Interface contacts:
Residue D201 in protein 1 interacts with residue L6 in protein 2 (closest heavy-atom distance 3.9 Å).
Residue V196 in protein 1 is in contact with residue P8 in protein 2 (closest heavy-atom distance 4.0 Å).
Residue Y128 in protein 1 is in contact with residue Q10 in protein 2 (closest heavy-atom distance 3.3 Å).
Residue Y106 in protein 1 contacts residue G9 in protein 2 (closest heavy-atom distance 3.9 Å).
Residue D201 in protein 1 contacts residue Q5 in protein 2 (closest heavy-atom distance 2.7 Å).
Residue Y101 in protein 1 interacts with residue P11 in protein 2 (closest heavy-atom distance 3.6 Å).
Residue N205 in protein 1 is in contact with residue L4 in protein 2 (closest heavy-atom distance 3.0 Å).
Residue T199 in protein 1 is in contact with residue P8 in protein 2 (closest heavy-atom distance 3.8 Å).
Residue Y266 in protein 1 interacts with residue L4 in protein 2 (closest heavy-atom distance 3.0 Å).
Residue S197 in protein 1 contacts residue P8 in protein 2 (closest heavy-atom distance 4.2 Å).
Residue F204 in protein 1 contacts residue M12 in protein 2 (closest heavy-atom distance 3.4 Å).
Residue T48 in protein 1 contacts residue K7 in protein 2 (closest heavy-atom distance 4.2 Å).
Residue Y101 in protein 1 interacts with residue Q10 in protein 2 (closest heavy-atom distance 3.4 Å).
Residue Q135 in protein 1 interacts with residue M12 in protein 2 (closest heavy-atom distance 3.7 Å).
Residue Y128 in protein 1 contacts residue G9 in protein 2 (closest heavy-atom distance 3.1 Å).
Residue A265 in protein 1 interacts with residue H2 in protein 2 (closest heavy-atom distance 3.5 Å).
Residue D201 in protein 1 interacts with residue L4 in protein 2 (closest heavy-atom distance 3.2 Å).
Residue T278 in protein 1 contacts residue Y13 in protein 2 (closest heavy-atom distance 4.2 Å).
Residue Y98 in protein 1 interacts with residue Q10 in protein 2 (closest heavy-atom distance 3.1 Å).
Residue F55 in protein 1 is in contact with residue Y13 in protein 2 (closest heavy-atom distance 3.7 Å).
Residue P270 in protein 1 interacts with residue H2 in protein 2 (closest heavy-atom distance 3.8 Å).
Residue Y101 in protein 1 interacts with residue K7 in protein 2 (closest heavy-atom distance 3.6 Å).
Residue T199 in protein 1 contacts residue K7 in protein 2 (closest heavy-atom distance 4.0 Å).
Residue I263 in protein 1 contacts residue W1 in protein 2 (closest heavy-atom distance 4.1 Å).
Residue F204 in protein 1 is in contact with residue L4 in protein 2 (closest heavy-atom distance 3.7 Å).
Residue V276 in protein 1 interacts with residue Y13 in protein 2 (closest heavy-atom distance 3.7 Å).
Residue D275 in protein 1 is in contact with residue Y13 in protein 2 (closest heavy-atom distance 3.6 Å).
Residue N132 in protein 1 contacts residue P11 in protein 2 (closest heavy-atom distance 3.8 Å).
Residue F204 in protein 1 contacts residue L6 in protein 2 (closest heavy-atom distance 3.7 Å).
Residue S267 in protein 1 is in contact with residue W1 in protein 2 (closest heavy-atom distance 4.0 Å).
Residue Y111 in protein 1 is in contact with residue P8 in protein 2 (closest heavy-atom distance 4.0 Å).
Residue D275 in protein 1 contacts residue Q5 in protein 2 (closest heavy-atom distance 4.2 Å).
Residue T131 in protein 1 interacts with residue P11 in protein 2 (closest heavy-atom distance 3.7 Å).
Residue F204 in protein 1 is in contact with residue Y13 in protein 2 (closest heavy-atom distance 3.7 Å).
Residue Q51 in protein 1 is in contact with residue Y13 in protein 2 (closest heavy-atom distance 4.1 Å).
Residue Y266 in protein 1 is in contact with residue W1 in protein 2 (closest heavy-atom distance 3.4 Å).
Residue N205 in protein 1 interacts with residue W3 in protein 2 (closest heavy-atom distance 3.2 Å).
Residue T199 in protein 1 interacts with residue L6 in protein 2 (closest heavy-atom distance 3.8 Å).
Residue L268 in protein 1 is in contact with residue H2 in protein 2 (closest heavy-atom distance 3.1 Å).
Residue N132 in protein 1 interacts with residue M12 in protein 2 (closest heavy-atom distance 3.0 Å).
Residue Q51 in protein 1 contacts residue K7 in protein 2 (closest heavy-atom distance 4.3 Å).
Residue I209 in protein 1 interacts with residue W3 in protein 2 (closest heavy-atom distance 3.8 Å).
Residue Y98 in protein 1 interacts with residue P11 in protein 2 (closest heavy-atom distance 4.0 Å).
Residue T278 in protein 1 is in contact with residue L4 in protein 2 (closest heavy-atom distance 4.0 Å).
Residue Q51 in protein 1 interacts with residue Q10 in protein 2 (closest heavy-atom distance 2.4 Å).
Residue Y128 in protein 1 contacts residue P11 in protein 2 (closest heavy-atom distance 3.6 Å).
Residue R58 in protein 1 is in contact with residue Y13 in protein 2 (closest heavy-atom distance 3.4 Å).
Residue Q135 in protein 1 contacts residue Y13 in protein 2 (closest heavy-atom distance 2.4 Å).
Residue S184 in protein 1 interacts with residue M12 in protein 2 (closest heavy-atom distance 4.1 Å).
Residue T279 in protein 1 interacts with residue Y13 in protein 2 (closest heavy-atom distance 3.0 Å).
Residue D275 in protein 1 interacts with residue L4 in protein 2 (closest heavy-atom distance 3.6 Å).
Residue Y181 in protein 1 contacts residue M12 in protein 2 (closest heavy-atom distance 3.6 Å).
Residue A198 in protein 1 is in contact with residue P8 in protein 2 (closest heavy-atom distance 2.7 Å).
Residue H94 in protein 1 interacts with residue Y13 in protein 2 (closest heavy-atom distance 3.0 Å).
Residue H94 in protein 1 interacts with residue M12 in protein 2 (closest heavy-atom distance 3.0 Å).
Residue T208 in protein 1 is in contact with residue L4 in protein 2 (closest heavy-atom distance 4.2 Å).
Residue D275 in protein 1 is in contact with residue H2 in protein 2 (closest heavy-atom distance 3.4 Å).
Residue Y101 in protein 1 interacts with residue G9 in protein 2 (closest heavy-atom distance 4.3 Å).
Residue Y266 in protein 1 interacts with residue W3 in protein 2 (closest heavy-atom distance 4.0 Å).
Residue Y266 in protein 1 contacts residue H2 in protein 2 (closest heavy-atom distance 3.1 Å).

Sequence of protein 2:
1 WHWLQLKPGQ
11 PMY

Sequence of protein 1:
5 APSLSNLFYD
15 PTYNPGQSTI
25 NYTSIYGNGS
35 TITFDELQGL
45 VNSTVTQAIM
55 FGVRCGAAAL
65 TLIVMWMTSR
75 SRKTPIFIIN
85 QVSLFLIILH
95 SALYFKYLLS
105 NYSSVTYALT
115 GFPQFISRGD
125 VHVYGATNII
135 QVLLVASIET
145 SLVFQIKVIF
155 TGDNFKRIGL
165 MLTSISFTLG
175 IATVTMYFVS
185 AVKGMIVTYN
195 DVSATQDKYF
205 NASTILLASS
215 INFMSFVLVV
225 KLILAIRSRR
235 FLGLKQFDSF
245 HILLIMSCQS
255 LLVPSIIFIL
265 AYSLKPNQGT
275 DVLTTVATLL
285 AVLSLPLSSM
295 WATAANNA

The following describes two proteins that form a bound complex.